Sequence of the second protein:
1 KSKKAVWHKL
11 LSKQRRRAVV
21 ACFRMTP

Sequence of the first protein:
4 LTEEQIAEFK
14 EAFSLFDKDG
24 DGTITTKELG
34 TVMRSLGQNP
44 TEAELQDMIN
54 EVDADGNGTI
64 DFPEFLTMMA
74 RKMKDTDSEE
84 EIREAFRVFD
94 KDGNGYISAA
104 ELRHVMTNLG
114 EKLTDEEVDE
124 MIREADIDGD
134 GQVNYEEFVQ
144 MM

Interface contacts:
Residue E127 in the first protein is in contact with residue K4 in the second protein (closest heavy-atom distance 3.4 Å).
Residue V91 in the first protein interacts with residue R17 in the second protein (closest heavy-atom distance 3.7 Å).
Residue M124 in the first protein interacts with residue L10 in the second protein (closest heavy-atom distance 3.9 Å).
Residue L18 in the first protein contacts residue R16 in the second protein (closest heavy-atom distance 3.0 Å).
Residue E114 in the first protein is in contact with residue K13 in the second protein (closest heavy-atom distance 2.6 Å).
Residue M72 in the first protein contacts residue C22 in the second protein (closest heavy-atom distance 3.9 Å).
Residue M51 in the first protein interacts with residue V20 in the second protein (closest heavy-atom distance 3.8 Å).
Residue I63 in the first protein contacts residue F23 in the second protein (closest heavy-atom distance 3.1 Å).
Residue V136 in the first protein contacts residue W7 in the second protein (closest heavy-atom distance 4.0 Å).
Residue M51 in the first protein contacts residue R24 in the second protein (closest heavy-atom distance 3.8 Å).
Residue F19 in the first protein is in contact with residue V20 in the second protein (closest heavy-atom distance 4.0 Å).
Residue L39 in the first protein is in contact with residue K13 in the second protein (closest heavy-atom distance 3.9 Å).
Residue E120 in the first protein interacts with residue K3 in the second protein (closest heavy-atom distance 4.0 Å).
Residue Q41 in the first protein contacts residue R24 in the second protein (closest heavy-atom distance 2.8 Å).
Residue L18 in the first protein is in contact with residue R15 in the second protein (closest heavy-atom distance 3.9 Å).
Residue M51 in the first protein interacts with residue F23 in the second protein (closest heavy-atom distance 3.6 Å).
Residue M109 in the first protein is in contact with residue L10 in the second protein (closest heavy-atom distance 3.7 Å).
Residue M124 in the first protein is in contact with residue K3 in the second protein (closest heavy-atom distance 3.8 Å).
Residue L39 in the first protein is in contact with residue R17 in the second protein (closest heavy-atom distance 3.5 Å).
Residue S38 in the first protein is in contact with residue R16 in the second protein (closest heavy-atom distance 3.6 Å).
Residue E127 in the first protein interacts with residue K3 in the second protein (closest heavy-atom distance 2.8 Å).
Residue E84 in the first protein interacts with residue R15 in the second protein (closest heavy-atom distance 3.0 Å).
Residue V35 in the first protein is in contact with residue R16 in the second protein (closest heavy-atom distance 3.8 Å).
Residue M144 in the first protein is in contact with residue W7 in the second protein (closest heavy-atom distance 3.5 Å).
Residue M144 in the first protein contacts residue H8 in the second protein (closest heavy-atom distance 2.9 Å).
Residue F19 in the first protein is in contact with residue V19 in the second protein (closest heavy-atom distance 3.4 Å).
Residue M124 in the first protein contacts residue W7 in the second protein (closest heavy-atom distance 2.9 Å).
Residue E47 in the first protein is in contact with residue R24 in the second protein (closest heavy-atom distance 3.4 Å).
Residue M145 in the first protein interacts with residue W7 in the second protein (closest heavy-atom distance 3.0 Å).
Residue E14 in the first protein interacts with residue R15 in the second protein (closest heavy-atom distance 3.3 Å).
Residue F68 in the first protein contacts residue V19 in the second protein (closest heavy-atom distance 3.9 Å).
Residue A88 in the first protein interacts with residue L11 in the second protein (closest heavy-atom distance 3.7 Å).
Residue M36 in the first protein interacts with residue V20 in the second protein (closest heavy-atom distance 3.8 Å).
Residue L112 in the first protein interacts with residue L10 in the second protein (closest heavy-atom distance 3.5 Å).
Residue E114 in the first protein interacts with residue L10 in the second protein (closest heavy-atom distance 4.0 Å).
Residue M145 in the first protein interacts with residue H8 in the second protein (closest heavy-atom distance 3.6 Å).
Residue E123 in the first protein contacts residue K3 in the second protein (closest heavy-atom distance 3.6 Å).
Residue M71 in the first protein is in contact with residue F23 in the second protein (closest heavy-atom distance 3.9 Å).
Residue N111 in the first protein is in contact with residue R17 in the second protein (closest heavy-atom distance 3.9 Å).
Residue E87 in the first protein is in contact with residue A18 in the second protein (closest heavy-atom distance 3.5 Å).
Residue F92 in the first protein interacts with residue L10 in the second protein (closest heavy-atom distance 3.9 Å).
Residue L112 in the first protein interacts with residue K13 in the second protein (closest heavy-atom distance 3.6 Å).
Residue M124 in the first protein is in contact with residue V6 in the second protein (closest heavy-atom distance 3.4 Å).
Residue M71 in the first protein interacts with residue C22 in the second protein (closest heavy-atom distance 3.4 Å).
Residue M71 in the first protein is in contact with residue T26 in the second protein (closest heavy-atom distance 3.9 Å).
Residue A15 in the first protein contacts residue R15 in the second protein (closest heavy-atom distance 3.7 Å).
Residue M145 in the first protein is in contact with residue L11 in the second protein (closest heavy-atom distance 3.3 Å).
Residue L112 in the first protein interacts with residue R17 in the second protein (closest heavy-atom distance 3.4 Å).
Residue E120 in the first protein is in contact with residue V6 in the second protein (closest heavy-atom distance 3.8 Å).
Residue F19 in the first protein is in contact with residue R16 in the second protein (closest heavy-atom distance 3.5 Å).
Residue L18 in the first protein interacts with residue S12 in the second protein (closest heavy-atom distance 4.0 Å).
Residue E11 in the first protein contacts residue R15 in the second protein (closest heavy-atom distance 2.9 Å).
Residue M144 in the first protein contacts residue K4 in the second protein (closest heavy-atom distance 3.8 Å).
Residue M36 in the first protein interacts with residue R24 in the second protein (closest heavy-atom distance 3.5 Å).
Residue E114 in the first protein is in contact with residue K9 in the second protein (closest heavy-atom distance 3.3 Å).
Residue V55 in the first protein is in contact with residue T26 in the second protein (closest heavy-atom distance 3.8 Å).
Residue L112 in the first protein interacts with residue Q14 in the second protein (closest heavy-atom distance 4.0 Å).
Residue E127 in the first protein interacts with residue S2 in the second protein (closest heavy-atom distance 2.5 Å).
Residue L105 in the first protein interacts with residue L10 in the second protein (closest heavy-atom distance 3.9 Å).
Residue V91 in the first protein is in contact with residue Q14 in the second protein (closest heavy-atom distance 3.4 Å).

The following describes two proteins that form a bound complex.